Sequence of protein 2:
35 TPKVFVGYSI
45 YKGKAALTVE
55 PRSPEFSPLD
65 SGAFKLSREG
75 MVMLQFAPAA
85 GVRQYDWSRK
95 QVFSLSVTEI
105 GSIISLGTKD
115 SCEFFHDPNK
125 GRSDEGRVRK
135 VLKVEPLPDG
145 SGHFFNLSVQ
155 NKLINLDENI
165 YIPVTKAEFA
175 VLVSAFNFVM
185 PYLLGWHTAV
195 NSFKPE

Interface contacts:
Residue S109 in protein 1 is in contact with residue K170 in protein 2 (closest heavy-atom distance 3.1 Å).
Residue L188 in protein 1 is in contact with residue Y42 in protein 2 (closest heavy-atom distance 3.8 Å).
Residue W190 in protein 1 is in contact with residue P55 in protein 2 (closest heavy-atom distance 3.9 Å).
Residue T102 in protein 1 interacts with residue Y42 in protein 2 (closest heavy-atom distance 3.1 Å).
Residue E215 in protein 1 interacts with residue R56 in protein 2 (closest heavy-atom distance 3.5 Å).
Residue G105 in protein 1 interacts with residue A174 in protein 2 (closest heavy-atom distance 3.6 Å).
Residue E217 in protein 1 contacts residue K134 in protein 2 (closest heavy-atom distance 4.1 Å).
Residue V194 in protein 1 is in contact with residue Y186 in protein 2 (closest heavy-atom distance 3.5 Å).
Residue A67 in protein 1 interacts with residue F39 in protein 2 (closest heavy-atom distance 3.8 Å).
Residue P199 in protein 1 is in contact with residue F68 in protein 2 (closest heavy-atom distance 3.6 Å).
Residue D114 in protein 1 interacts with residue K170 in protein 2 (closest heavy-atom distance 4.0 Å).
Residue E215 in protein 1 contacts residue R72 in protein 2 (closest heavy-atom distance 3.4 Å).
Residue A67 in protein 1 contacts residue K37 in protein 2 (closest heavy-atom distance 3.4 Å).
Residue T192 in protein 1 interacts with residue V38 in protein 2 (closest heavy-atom distance 3.7 Å).
Residue E217 in protein 1 contacts residue S98 in protein 2 (closest heavy-atom distance 2.8 Å).
Residue P199 in protein 1 is in contact with residue F60 in protein 2 (closest heavy-atom distance 3.6 Å).
Residue K198 in protein 1 is in contact with residue F60 in protein 2 (closest heavy-atom distance 3.9 Å).
Residue V101 in protein 1 contacts residue V175 in protein 2 (closest heavy-atom distance 3.4 Å).
Residue W190 in protein 1 is in contact with residue G41 in protein 2 (closest heavy-atom distance 4.2 Å).
Residue F197 in protein 1 interacts with residue L187 in protein 2 (closest heavy-atom distance 4.0 Å).
Residue W190 in protein 1 interacts with residue V40 in protein 2 (closest heavy-atom distance 3.8 Å).
Residue T102 in protein 1 interacts with residue V175 in protein 2 (closest heavy-atom distance 4.0 Å).
Residue S109 in protein 1 is in contact with residue A174 in protein 2 (closest heavy-atom distance 3.9 Å).
Residue M184 in protein 1 interacts with residue V175 in protein 2 (closest heavy-atom distance 4.0 Å).
Residue F68 in protein 1 contacts residue V38 in protein 2 (closest heavy-atom distance 3.2 Å).
Residue F197 in protein 1 interacts with residue F60 in protein 2 (closest heavy-atom distance 3.6 Å).
Residue V194 in protein 1 is in contact with residue H191 in protein 2 (closest heavy-atom distance 3.9 Å).
Residue T102 in protein 1 is in contact with residue A171 in protein 2 (closest heavy-atom distance 3.5 Å).
Residue V101 in protein 1 interacts with residue Y42 in protein 2 (closest heavy-atom distance 4.0 Å).
Residue E217 in protein 1 contacts residue P122 in protein 2 (closest heavy-atom distance 3.1 Å).
Residue W190 in protein 1 contacts residue V53 in protein 2 (closest heavy-atom distance 3.5 Å).
Residue P185 in protein 1 contacts residue F182 in protein 2 (closest heavy-atom distance 3.4 Å).
Residue A193 in protein 1 is in contact with residue V40 in protein 2 (closest heavy-atom distance 4.0 Å).
Residue L70 in protein 1 contacts residue F39 in protein 2 (closest heavy-atom distance 3.3 Å).
Residue A214 in protein 1 is in contact with residue S98 in protein 2 (closest heavy-atom distance 4.1 Å).
Residue S106 in protein 1 interacts with residue A171 in protein 2 (closest heavy-atom distance 3.1 Å).
Residue F197 in protein 1 interacts with residue H191 in protein 2 (closest heavy-atom distance 3.3 Å).
Residue E217 in protein 1 is in contact with residue F97 in protein 2 (closest heavy-atom distance 3.5 Å).
Residue F197 in protein 1 is in contact with residue T192 in protein 2 (closest heavy-atom distance 4.0 Å).
Residue E73 in protein 1 interacts with residue Y42 in protein 2 (closest heavy-atom distance 3.7 Å).
Residue G189 in protein 1 interacts with residue V40 in protein 2 (closest heavy-atom distance 3.2 Å).
Residue W190 in protein 1 is in contact with residue F182 in protein 2 (closest heavy-atom distance 4.1 Å).
Residue F60 in protein 1 interacts with residue V38 in protein 2 (closest heavy-atom distance 3.7 Å).
Residue L188 in protein 1 interacts with residue V40 in protein 2 (closest heavy-atom distance 3.7 Å).
Residue W190 in protein 1 contacts residue A179 in protein 2 (closest heavy-atom distance 3.9 Å).
Residue G105 in protein 1 contacts residue A171 in protein 2 (closest heavy-atom distance 3.7 Å).
Residue F197 in protein 1 interacts with residue Y186 in protein 2 (closest heavy-atom distance 4.0 Å).
Residue M184 in protein 1 interacts with residue S178 in protein 2 (closest heavy-atom distance 3.5 Å).
Residue E217 in protein 1 contacts residue H120 in protein 2 (closest heavy-atom distance 3.1 Å).
Residue F197 in protein 1 interacts with residue R56 in protein 2 (closest heavy-atom distance 3.8 Å).
Residue L216 in protein 1 is in contact with residue M77 in protein 2 (closest heavy-atom distance 3.8 Å).
Residue N181 in protein 1 interacts with residue S178 in protein 2 (closest heavy-atom distance 3.5 Å).
Residue F68 in protein 1 interacts with residue K37 in protein 2 (closest heavy-atom distance 2.8 Å).
Residue F68 in protein 1 is in contact with residue F39 in protein 2 (closest heavy-atom distance 3.0 Å).
Residue F197 in protein 1 contacts residue P58 in protein 2 (closest heavy-atom distance 3.5 Å).
Residue V194 in protein 1 interacts with residue V183 in protein 2 (closest heavy-atom distance 4.1 Å).
Residue W190 in protein 1 contacts residue V183 in protein 2 (closest heavy-atom distance 4.0 Å).
Residue F197 in protein 1 contacts residue S57 in protein 2 (closest heavy-atom distance 3.3 Å).
Residue K69 in protein 1 interacts with residue F39 in protein 2 (closest heavy-atom distance 3.7 Å).
Residue V194 in protein 1 interacts with residue F182 in protein 2 (closest heavy-atom distance 4.0 Å).

The following describes two proteins that form a bound complex.

Sequence of protein 1:
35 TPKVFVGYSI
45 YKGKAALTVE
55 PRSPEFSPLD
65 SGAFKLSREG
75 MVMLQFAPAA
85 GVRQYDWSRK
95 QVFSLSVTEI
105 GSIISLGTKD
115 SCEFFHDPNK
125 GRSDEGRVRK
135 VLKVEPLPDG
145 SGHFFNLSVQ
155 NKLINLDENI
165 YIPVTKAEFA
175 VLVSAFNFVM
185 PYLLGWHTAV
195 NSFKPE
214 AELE